Sequence of chain A:
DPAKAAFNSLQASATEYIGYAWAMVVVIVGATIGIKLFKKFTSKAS

Interface contacts:
Residue L14 in chain A contacts residue G34 in chain B (closest heavy-atom distance 4.1 Å).
Residue L14 in chain A interacts with residue I37 in chain B (closest heavy-atom distance 3.7 Å).
Residue P6 in chain A is in contact with residue V30 in chain B (closest heavy-atom distance 4.7 Å).
Residue A7 in chain A contacts residue W26 in chain B (closest heavy-atom distance 4.3 Å).
Residue L14 in chain A interacts with residue V33 in chain B (closest heavy-atom distance 4.6 Å).
Residue A25 in chain A contacts residue F45 in chain B (closest heavy-atom distance 4.2 Å).
Residue A18 in chain A is in contact with residue L41 in chain B (closest heavy-atom distance 4.1 Å).
Residue L14 in chain A contacts residue L41 in chain B (closest heavy-atom distance 4.9 Å).
Residue A25 in chain A contacts residue A49 in chain B (closest heavy-atom distance 3.6 Å).
Residue I32 in chain A is in contact with residue A49 in chain B (closest heavy-atom distance 4.0 Å).
Residue Y21 in chain A is in contact with residue G38 in chain B (closest heavy-atom distance 3.4 Å).
Residue M28 in chain A is in contact with residue A49 in chain B (closest heavy-atom distance 3.1 Å).
Residue I32 in chain A interacts with residue S50 in chain B (closest heavy-atom distance 3.8 Å).
Residue M28 in chain A contacts residue S50 in chain B (closest heavy-atom distance 4.2 Å).
Residue V29 in chain A is in contact with residue A49 in chain B (closest heavy-atom distance 3.3 Å).
Residue Y21 in chain A interacts with residue F42 in chain B (closest heavy-atom distance 3.8 Å).
Residue P6 in chain A is in contact with residue W26 in chain B (closest heavy-atom distance 4.1 Å).
Residue M28 in chain A contacts residue F45 in chain B (closest heavy-atom distance 4.7 Å).
Residue I22 in chain A is in contact with residue F45 in chain B (closest heavy-atom distance 3.6 Å).
Residue M28 in chain A is in contact with residue T46 in chain B (closest heavy-atom distance 3.9 Å).
Residue Y21 in chain A contacts residue F45 in chain B (closest heavy-atom distance 3.6 Å).
Residue A10 in chain A contacts residue V30 in chain B (closest heavy-atom distance 4.0 Å).
Residue Y21 in chain A interacts with residue I39 in chain B (closest heavy-atom distance 5.0 Å).
Residue A18 in chain A contacts residue F45 in chain B (closest heavy-atom distance 4.4 Å).
Residue Y21 in chain A is in contact with residue L41 in chain B (closest heavy-atom distance 4.0 Å).

Sequence of chain B:
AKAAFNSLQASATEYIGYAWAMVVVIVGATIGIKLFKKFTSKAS

These two protein chains interact to form a complex.